Contacts between the two chains:
Residue F123 in protein 2 is in contact with residue S31 in protein 1 (closest heavy-atom distance 3.5 Å).
Residue I68 in protein 2 is in contact with residue S31 in protein 1 (closest heavy-atom distance 4.8 Å).
Residue S72 in protein 2 interacts with residue L27 in protein 1 (closest heavy-atom distance 4.4 Å).
Residue V153 in protein 2 contacts residue L27 in protein 1 (closest heavy-atom distance 4.9 Å).
Residue F123 in protein 2 is in contact with residue L29 in protein 1 (closest heavy-atom distance 4.7 Å).
Residue A403 in protein 2 is in contact with residue K33 in protein 1 (closest heavy-atom distance 3.1 Å).
Residue E145 in protein 2 is in contact with residue K25 in protein 1 (closest heavy-atom distance 3.6 Å).
Residue M141 in protein 2 contacts residue G26 in protein 1 (closest heavy-atom distance 4.2 Å).
Residue Y149 in protein 2 is in contact with residue L27 in protein 1 (closest heavy-atom distance 3.5 Å).
Residue V421 in protein 2 interacts with residue I32 in protein 1 (closest heavy-atom distance 3.6 Å).
Residue G140 in protein 2 contacts residue F23 in protein 1 (closest heavy-atom distance 4.1 Å).
Residue R76 in protein 2 is in contact with residue G26 in protein 1 (closest heavy-atom distance 4.1 Å).
Residue V425 in protein 2 contacts residue K33 in protein 1 (closest heavy-atom distance 4.2 Å).
Residue A127 in protein 2 contacts residue L29 in protein 1 (closest heavy-atom distance 3.6 Å).
Residue Y149 in protein 2 contacts residue G26 in protein 1 (closest heavy-atom distance 4.1 Å).
Residue F126 in protein 2 contacts residue L29 in protein 1 (closest heavy-atom distance 4.5 Å).
Residue V401 in protein 2 interacts with residue I32 in protein 1 (closest heavy-atom distance 3.1 Å).
Residue Q400 in protein 2 is in contact with residue I32 in protein 1 (closest heavy-atom distance 5.0 Å).
Residue R76 in protein 2 contacts residue L27 in protein 1 (closest heavy-atom distance 3.3 Å).
Residue T142 in protein 2 interacts with residue F23 in protein 1 (closest heavy-atom distance 3.6 Å).
Residue Q400 in protein 2 interacts with residue K33 in protein 1 (closest heavy-atom distance 3.3 Å).
Residue Q400 in protein 2 is in contact with residue S31 in protein 1 (closest heavy-atom distance 3.2 Å).
Residue V401 in protein 2 interacts with residue S31 in protein 1 (closest heavy-atom distance 2.8 Å).
Residue S72 in protein 2 is in contact with residue L29 in protein 1 (closest heavy-atom distance 4.8 Å).
Residue E145 in protein 2 is in contact with residue F23 in protein 1 (closest heavy-atom distance 3.5 Å).
Residue R76 in protein 2 is in contact with residue N28 in protein 1 (closest heavy-atom distance 3.2 Å).
Residue W75 in protein 2 interacts with residue G26 in protein 1 (closest heavy-atom distance 4.3 Å).
Residue E145 in protein 2 contacts residue G26 in protein 1 (closest heavy-atom distance 3.4 Å).
Residue M141 in protein 2 is in contact with residue K25 in protein 1 (closest heavy-atom distance 4.0 Å).
Residue F126 in protein 2 interacts with residue S31 in protein 1 (closest heavy-atom distance 4.3 Å).
Residue E402 in protein 2 is in contact with residue T35 in protein 1 (closest heavy-atom distance 2.5 Å).
Residue A403 in protein 2 is in contact with residue I32 in protein 1 (closest heavy-atom distance 3.7 Å).
Residue G140 in protein 2 is in contact with residue K25 in protein 1 (closest heavy-atom distance 3.5 Å).
Residue V426 in protein 2 interacts with residue V34 in protein 1 (closest heavy-atom distance 4.0 Å).
Residue F137 in protein 2 is in contact with residue L27 in protein 1 (closest heavy-atom distance 3.6 Å).
Residue V401 in protein 2 interacts with residue K33 in protein 1 (closest heavy-atom distance 3.0 Å).
Residue I131 in protein 2 interacts with residue L27 in protein 1 (closest heavy-atom distance 3.9 Å).
Residue S130 in protein 2 contacts residue L29 in protein 1 (closest heavy-atom distance 3.6 Å).
Residue Q400 in protein 2 contacts residue H30 in protein 1 (closest heavy-atom distance 3.1 Å).
Residue V421 in protein 2 interacts with residue V34 in protein 1 (closest heavy-atom distance 5.0 Å).
Residue D399 in protein 2 contacts residue S31 in protein 1 (closest heavy-atom distance 4.9 Å).
Residue E402 in protein 2 interacts with residue V34 in protein 1 (closest heavy-atom distance 4.3 Å).
Residue I69 in protein 2 interacts with residue I32 in protein 1 (closest heavy-atom distance 3.7 Å).
Residue F137 in protein 2 interacts with residue L29 in protein 1 (closest heavy-atom distance 3.7 Å).
Residue V425 in protein 2 interacts with residue V34 in protein 1 (closest heavy-atom distance 3.8 Å).
Residue S72 in protein 2 is in contact with residue S31 in protein 1 (closest heavy-atom distance 3.3 Å).
Residue D428 in protein 2 interacts with residue N28 in protein 1 (closest heavy-atom distance 4.8 Å).
Residue S72 in protein 2 interacts with residue I32 in protein 1 (closest heavy-atom distance 4.5 Å).
Residue W75 in protein 2 interacts with residue L29 in protein 1 (closest heavy-atom distance 4.2 Å).
Residue E73 in protein 2 interacts with residue I32 in protein 1 (closest heavy-atom distance 3.6 Å).
Residue A403 in protein 2 is in contact with residue V34 in protein 1 (closest heavy-atom distance 4.5 Å).
Residue F137 in protein 2 interacts with residue N28 in protein 1 (closest heavy-atom distance 4.6 Å).
Residue E145 in protein 2 contacts residue K24 in protein 1 (closest heavy-atom distance 3.3 Å).
Residue W75 in protein 2 is in contact with residue L27 in protein 1 (closest heavy-atom distance 3.3 Å).
Residue F398 in protein 2 interacts with residue S31 in protein 1 (closest heavy-atom distance 4.3 Å).
Residue E402 in protein 2 interacts with residue K33 in protein 1 (closest heavy-atom distance 3.4 Å).
Residue A422 in protein 2 interacts with residue V34 in protein 1 (closest heavy-atom distance 3.5 Å).
Residue V425 in protein 2 is in contact with residue I32 in protein 1 (closest heavy-atom distance 3.5 Å).
Residue E402 in protein 2 contacts residue I32 in protein 1 (closest heavy-atom distance 4.7 Å).

The following describes two proteins that form a bound complex.

Sequence of protein 2:
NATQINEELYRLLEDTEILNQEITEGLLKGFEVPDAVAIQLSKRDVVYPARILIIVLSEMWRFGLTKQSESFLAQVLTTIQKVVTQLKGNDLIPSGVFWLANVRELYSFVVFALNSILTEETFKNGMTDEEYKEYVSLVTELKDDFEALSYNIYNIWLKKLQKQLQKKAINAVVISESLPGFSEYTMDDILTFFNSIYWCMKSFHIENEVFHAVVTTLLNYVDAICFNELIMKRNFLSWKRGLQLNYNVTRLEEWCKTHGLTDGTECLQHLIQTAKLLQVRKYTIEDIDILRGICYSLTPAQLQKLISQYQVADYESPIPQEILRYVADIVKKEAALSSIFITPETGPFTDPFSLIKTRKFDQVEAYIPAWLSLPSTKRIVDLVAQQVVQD

Sequence of protein 1:
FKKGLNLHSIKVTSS